Sequence of protein 2:
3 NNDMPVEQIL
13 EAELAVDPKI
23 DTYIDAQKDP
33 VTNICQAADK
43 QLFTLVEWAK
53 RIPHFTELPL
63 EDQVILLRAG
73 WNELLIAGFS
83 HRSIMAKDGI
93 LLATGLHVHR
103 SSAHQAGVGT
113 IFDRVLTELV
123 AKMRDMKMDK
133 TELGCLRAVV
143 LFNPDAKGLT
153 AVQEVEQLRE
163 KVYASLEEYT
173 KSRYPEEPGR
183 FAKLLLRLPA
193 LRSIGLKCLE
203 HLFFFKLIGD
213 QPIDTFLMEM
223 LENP

Interface contacts:
Residue K52 in protein 2 interacts with residue L8 in protein 1 (closest heavy-atom distance 2.7 Å).
Residue V66 in protein 2 contacts residue H6 in protein 1 (closest heavy-atom distance 4.1 Å).
Residue L62 in protein 2 interacts with residue L9 in protein 1 (closest heavy-atom distance 4.3 Å).
Residue E221 in protein 2 interacts with residue I4 in protein 1 (closest heavy-atom distance 3.0 Å).
Residue V66 in protein 2 contacts residue L9 in protein 1 (closest heavy-atom distance 4.2 Å).
Residue Q65 in protein 2 interacts with residue L9 in protein 1 (closest heavy-atom distance 3.2 Å).
Residue E221 in protein 2 interacts with residue L5 in protein 1 (closest heavy-atom distance 2.8 Å).
Residue E221 in protein 2 interacts with residue K3 in protein 1 (closest heavy-atom distance 3.1 Å).
Residue K52 in protein 2 interacts with residue G12 in protein 1 (closest heavy-atom distance 3.2 Å).
Residue V48 in protein 2 is in contact with residue L8 in protein 1 (closest heavy-atom distance 4.2 Å).
Residue Q65 in protein 2 interacts with residue L5 in protein 1 (closest heavy-atom distance 4.9 Å).
Residue L69 in protein 2 contacts residue L5 in protein 1 (closest heavy-atom distance 4.5 Å).
Residue V48 in protein 2 is in contact with residue L9 in protein 1 (closest heavy-atom distance 4.0 Å).
Residue L62 in protein 2 interacts with residue H6 in protein 1 (closest heavy-atom distance 3.8 Å).
Residue M222 in protein 2 is in contact with residue L5 in protein 1 (closest heavy-atom distance 4.6 Å).
Residue K52 in protein 2 interacts with residue Q10 in protein 1 (closest heavy-atom distance 4.6 Å).
Residue F218 in protein 2 interacts with residue I4 in protein 1 (closest heavy-atom distance 4.1 Å).
Residue K52 in protein 2 interacts with residue E11 in protein 1 (closest heavy-atom distance 3.2 Å).
Residue L62 in protein 2 interacts with residue Q10 in protein 1 (closest heavy-atom distance 4.0 Å).
Residue F218 in protein 2 is in contact with residue L5 in protein 1 (closest heavy-atom distance 3.6 Å).
Residue F45 in protein 2 interacts with residue L8 in protein 1 (closest heavy-atom distance 3.8 Å).
Residue F45 in protein 2 interacts with residue I4 in protein 1 (closest heavy-atom distance 4.6 Å).
Residue F218 in protein 2 interacts with residue L8 in protein 1 (closest heavy-atom distance 3.6 Å).
Residue V48 in protein 2 is in contact with residue L5 in protein 1 (closest heavy-atom distance 3.5 Å).
Residue L69 in protein 2 is in contact with residue L9 in protein 1 (closest heavy-atom distance 4.2 Å).
Residue T217 in protein 2 contacts residue I4 in protein 1 (closest heavy-atom distance 4.2 Å).
Residue K52 in protein 2 interacts with residue L9 in protein 1 (closest heavy-atom distance 3.9 Å).
Residue V66 in protein 2 contacts residue L5 in protein 1 (closest heavy-atom distance 3.8 Å).
Residue E221 in protein 2 contacts residue H6 in protein 1 (closest heavy-atom distance 4.8 Å).
Residue F57 in protein 2 is in contact with residue L9 in protein 1 (closest heavy-atom distance 4.1 Å).

Sequence of protein 1:
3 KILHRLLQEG

The following describes two proteins that form a bound complex.